This data describes a binding interaction between two proteins.

Sequence of the first protein:
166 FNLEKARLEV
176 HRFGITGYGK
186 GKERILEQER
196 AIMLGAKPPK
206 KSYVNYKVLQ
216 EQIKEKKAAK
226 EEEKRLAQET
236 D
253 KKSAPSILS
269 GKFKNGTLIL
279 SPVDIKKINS

Sequence of the second protein:
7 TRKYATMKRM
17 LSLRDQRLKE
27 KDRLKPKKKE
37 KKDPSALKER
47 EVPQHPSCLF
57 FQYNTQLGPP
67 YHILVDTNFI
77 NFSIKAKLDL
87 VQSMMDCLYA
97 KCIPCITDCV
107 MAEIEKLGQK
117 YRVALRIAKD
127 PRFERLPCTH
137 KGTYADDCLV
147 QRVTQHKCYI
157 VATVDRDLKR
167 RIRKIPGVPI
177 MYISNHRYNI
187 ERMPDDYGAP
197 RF

Contacts between the two chains:
Residue A120 in the second protein interacts with residue I259 in the first protein (closest heavy-atom distance 4.5 Å).
Residue Y117 in the second protein is in contact with residue S258 in the first protein (closest heavy-atom distance 4.4 Å).
Residue V119 in the second protein interacts with residue I259 in the first protein (closest heavy-atom distance 3.9 Å).
Residue N74 in the second protein contacts residue A256 in the first protein (closest heavy-atom distance 3.9 Å).
Residue Y117 in the second protein interacts with residue I259 in the first protein (closest heavy-atom distance 3.6 Å).
Residue N77 in the second protein interacts with residue A256 in the first protein (closest heavy-atom distance 3.4 Å).
Residue L113 in the second protein interacts with residue A256 in the first protein (closest heavy-atom distance 4.7 Å).
Residue N74 in the second protein is in contact with residue S255 in the first protein (closest heavy-atom distance 3.9 Å).
Residue Y117 in the second protein is in contact with residue P257 in the first protein (closest heavy-atom distance 2.7 Å).
Residue N74 in the second protein contacts residue P257 in the first protein (closest heavy-atom distance 4.9 Å).
Residue Y117 in the second protein contacts residue A256 in the first protein (closest heavy-atom distance 2.6 Å).
Residue K81 in the second protein is in contact with residue S261 in the first protein (closest heavy-atom distance 3.9 Å).
Residue N77 in the second protein is in contact with residue I259 in the first protein (closest heavy-atom distance 4.1 Å).
Residue F78 in the second protein contacts residue P257 in the first protein (closest heavy-atom distance 3.5 Å).
Residue R118 in the second protein is in contact with residue I259 in the first protein (closest heavy-atom distance 4.6 Å).
Residue L113 in the second protein interacts with residue S255 in the first protein (closest heavy-atom distance 3.6 Å).
Residue K81 in the second protein contacts residue I259 in the first protein (closest heavy-atom distance 4.0 Å).
Residue K81 in the second protein contacts residue S258 in the first protein (closest heavy-atom distance 3.2 Å).
Residue K116 in the second protein contacts residue K254 in the first protein (closest heavy-atom distance 4.6 Å).
Residue K116 in the second protein interacts with residue I259 in the first protein (closest heavy-atom distance 3.3 Å).
Residue I80 in the second protein interacts with residue I259 in the first protein (closest heavy-atom distance 4.1 Å).
Residue K81 in the second protein is in contact with residue P257 in the first protein (closest heavy-atom distance 4.0 Å).